Sequence of the second protein:
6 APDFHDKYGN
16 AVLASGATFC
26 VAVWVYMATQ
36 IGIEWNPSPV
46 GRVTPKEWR

Sequence of the first protein:
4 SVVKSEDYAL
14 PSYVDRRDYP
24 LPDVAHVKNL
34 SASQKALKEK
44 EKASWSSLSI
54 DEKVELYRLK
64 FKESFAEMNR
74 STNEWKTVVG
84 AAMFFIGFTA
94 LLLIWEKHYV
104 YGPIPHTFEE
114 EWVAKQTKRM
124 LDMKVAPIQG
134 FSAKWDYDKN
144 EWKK

These two protein chains interact to form a complex.

Contacts between the two chains:
Residue E77 in the first protein is in contact with residue H10 in the second protein (closest heavy-atom distance 3.3 Å).
Residue N76 in the first protein is in contact with residue H10 in the second protein (closest heavy-atom distance 3.7 Å).
Residue T120 in the first protein interacts with residue V48 in the second protein (closest heavy-atom distance 3.6 Å).
Residue E114 in the first protein is in contact with residue K51 in the second protein (closest heavy-atom distance 3.5 Å).
Residue A117 in the first protein contacts residue K51 in the second protein (closest heavy-atom distance 3.3 Å).
Residue A117 in the first protein is in contact with residue T49 in the second protein (closest heavy-atom distance 3.5 Å).
Residue K121 in the first protein interacts with residue K51 in the second protein (closest heavy-atom distance 3.1 Å).
Residue V116 in the first protein contacts residue V48 in the second protein (closest heavy-atom distance 3.9 Å).
Residue G90 in the first protein is in contact with residue C25 in the second protein (closest heavy-atom distance 3.9 Å).
Residue W145 in the first protein contacts residue V48 in the second protein (closest heavy-atom distance 2.7 Å).
Residue T80 in the first protein is in contact with residue F9 in the second protein (closest heavy-atom distance 3.9 Å).
Residue K137 in the first protein contacts residue V45 in the second protein (closest heavy-atom distance 4.0 Å).
Residue F91 in the first protein interacts with residue F24 in the second protein (closest heavy-atom distance 3.4 Å).
Residue T120 in the first protein interacts with residue P44 in the second protein (closest heavy-atom distance 3.8 Å).
Residue I89 in the first protein interacts with residue W29 in the second protein (closest heavy-atom distance 2.8 Å).
Residue F87 in the first protein contacts residue F24 in the second protein (closest heavy-atom distance 3.2 Å).
Residue F134 in the first protein contacts residue P44 in the second protein (closest heavy-atom distance 3.4 Å).
Residue K79 in the first protein interacts with residue G14 in the second protein (closest heavy-atom distance 3.3 Å).
Residue W145 in the first protein interacts with residue P44 in the second protein (closest heavy-atom distance 3.7 Å).
Residue K121 in the first protein contacts residue P50 in the second protein (closest heavy-atom distance 3.8 Å).
Residue G83 in the first protein contacts residue L18 in the second protein (closest heavy-atom distance 3.6 Å).
Residue G83 in the first protein contacts residue V17 in the second protein (closest heavy-atom distance 3.8 Å).
Residue M86 in the first protein contacts residue A22 in the second protein (closest heavy-atom distance 3.5 Å).
Residue D125 in the first protein contacts residue W53 in the second protein (closest heavy-atom distance 2.6 Å).
Residue A117 in the first protein is in contact with residue P50 in the second protein (closest heavy-atom distance 3.6 Å).
Residue A84 in the first protein is in contact with residue V17 in the second protein (closest heavy-atom distance 3.7 Å).
Residue I97 in the first protein is in contact with residue M32 in the second protein (closest heavy-atom distance 3.6 Å).
Residue G90 in the first protein contacts residue W29 in the second protein (closest heavy-atom distance 3.9 Å).
Residue K118 in the first protein contacts residue K51 in the second protein (closest heavy-atom distance 3.5 Å).
Residue V82 in the first protein contacts residue L18 in the second protein (closest heavy-atom distance 3.5 Å).
Residue N76 in the first protein interacts with residue D11 in the second protein (closest heavy-atom distance 3.9 Å).
Residue M86 in the first protein interacts with residue G21 in the second protein (closest heavy-atom distance 3.8 Å).
Residue K100 in the first protein interacts with residue G37 in the second protein (closest heavy-atom distance 3.6 Å).
Residue M86 in the first protein interacts with residue C25 in the second protein (closest heavy-atom distance 3.1 Å).
Residue I97 in the first protein is in contact with residue I36 in the second protein (closest heavy-atom distance 4.1 Å).
Residue L94 in the first protein contacts residue V28 in the second protein (closest heavy-atom distance 3.9 Å).
Residue G83 in the first protein is in contact with residue G21 in the second protein (closest heavy-atom distance 3.7 Å).
Residue K79 in the first protein contacts residue N15 in the second protein (closest heavy-atom distance 2.8 Å).
Residue K121 in the first protein is in contact with residue E52 in the second protein (closest heavy-atom distance 3.4 Å).
Residue W145 in the first protein interacts with residue V45 in the second protein (closest heavy-atom distance 3.6 Å).
Residue T80 in the first protein is in contact with residue V17 in the second protein (closest heavy-atom distance 3.9 Å).
Residue K118 in the first protein is in contact with residue E52 in the second protein (closest heavy-atom distance 2.9 Å).
Residue I97 in the first protein contacts residue Y31 in the second protein (closest heavy-atom distance 3.8 Å).
Residue L96 in the first protein interacts with residue M32 in the second protein (closest heavy-atom distance 3.8 Å).
Residue W78 in the first protein is in contact with residue L18 in the second protein (closest heavy-atom distance 3.8 Å).
Residue K118 in the first protein contacts residue W53 in the second protein (closest heavy-atom distance 3.7 Å).
Residue L96 in the first protein interacts with residue W29 in the second protein (closest heavy-atom distance 3.7 Å).
Residue G90 in the first protein interacts with residue F24 in the second protein (closest heavy-atom distance 3.6 Å).
Residue K121 in the first protein contacts residue W53 in the second protein (closest heavy-atom distance 3.5 Å).
Residue I97 in the first protein contacts residue V28 in the second protein (closest heavy-atom distance 4.1 Å).
Residue L124 in the first protein contacts residue P50 in the second protein (closest heavy-atom distance 4.0 Å).
Residue W145 in the first protein interacts with residue G46 in the second protein (closest heavy-atom distance 3.3 Å).
Residue A93 in the first protein contacts residue V28 in the second protein (closest heavy-atom distance 3.6 Å).
Residue T80 in the first protein is in contact with residue G14 in the second protein (closest heavy-atom distance 4.0 Å).
Residue R122 in the first protein contacts residue W53 in the second protein (closest heavy-atom distance 3.5 Å).
Residue T80 in the first protein is in contact with residue H10 in the second protein (closest heavy-atom distance 3.1 Å).
Residue A93 in the first protein is in contact with residue W29 in the second protein (closest heavy-atom distance 3.4 Å).
Residue W138 in the first protein is in contact with residue P50 in the second protein (closest heavy-atom distance 3.2 Å).
Residue F111 in the first protein is in contact with residue N41 in the second protein (closest heavy-atom distance 3.7 Å).
Residue K79 in the first protein contacts residue L18 in the second protein (closest heavy-atom distance 3.7 Å).